This data describes a binding interaction between two proteins.

Sequence of the first protein:
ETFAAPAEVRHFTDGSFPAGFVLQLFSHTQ

Residue-level contacts at the interface:
Residue Y170 in the second protein is in contact with residue F3 in the first protein (closest heavy-atom distance 3.5 Å).
Residue M104 in the second protein interacts with residue F26 in the first protein (closest heavy-atom distance 3.7 Å).
Residue S212 in the second protein interacts with residue G20 in the first protein (closest heavy-atom distance 3.3 Å).
Residue V205 in the second protein contacts residue F26 in the first protein (closest heavy-atom distance 2.9 Å).
Residue T211 in the second protein is in contact with residue F21 in the first protein (closest heavy-atom distance 3.9 Å).
Residue V209 in the second protein interacts with residue Q24 in the first protein (closest heavy-atom distance 3.7 Å).
Residue T211 in the second protein is in contact with residue V22 in the first protein (closest heavy-atom distance 3.5 Å).
Residue P124 in the second protein interacts with residue F26 in the first protein (closest heavy-atom distance 3.6 Å).
Residue K166 in the second protein is in contact with residue S16 in the first protein (closest heavy-atom distance 3.0 Å).
Residue E121 in the second protein is in contact with residue F26 in the first protein (closest heavy-atom distance 3.7 Å).
Residue D207 in the second protein interacts with residue L23 in the first protein (closest heavy-atom distance 3.3 Å).
Residue V192 in the second protein is in contact with residue F26 in the first protein (closest heavy-atom distance 4.1 Å).
Residue Q167 in the second protein contacts residue F12 in the first protein (closest heavy-atom distance 3.1 Å).
Residue L208 in the second protein interacts with residue F21 in the first protein (closest heavy-atom distance 3.8 Å).
Residue T119 in the second protein is in contact with residue F26 in the first protein (closest heavy-atom distance 3.6 Å).
Residue F197 in the second protein is in contact with residue F3 in the first protein (closest heavy-atom distance 3.7 Å).
Residue Y206 in the second protein is in contact with residue V9 in the first protein (closest heavy-atom distance 3.9 Å).
Residue V168 in the second protein interacts with residue H11 in the first protein (closest heavy-atom distance 3.4 Å).
Residue K210 in the second protein contacts residue G20 in the first protein (closest heavy-atom distance 3.4 Å).
Residue L208 in the second protein is in contact with residue V22 in the first protein (closest heavy-atom distance 3.6 Å).
Residue D207 in the second protein is in contact with residue Q24 in the first protein (closest heavy-atom distance 2.8 Å).
Residue E169 in the second protein interacts with residue T13 in the first protein (closest heavy-atom distance 2.7 Å).
Residue Y170 in the second protein interacts with residue P6 in the first protein (closest heavy-atom distance 3.7 Å).
Residue V209 in the second protein is in contact with residue V22 in the first protein (closest heavy-atom distance 2.9 Å).
Residue L163 in the second protein interacts with residue P18 in the first protein (closest heavy-atom distance 4.0 Å).
Residue K166 in the second protein interacts with residue D14 in the first protein (closest heavy-atom distance 3.1 Å).
Residue Y206 in the second protein is in contact with residue P6 in the first protein (closest heavy-atom distance 2.6 Å).
Residue V160 in the second protein is in contact with residue F21 in the first protein (closest heavy-atom distance 3.6 Å).
Residue F197 in the second protein interacts with residue P6 in the first protein (closest heavy-atom distance 3.6 Å).
Residue P156 in the second protein contacts residue F21 in the first protein (closest heavy-atom distance 3.7 Å).
Residue D207 in the second protein contacts residue V22 in the first protein (closest heavy-atom distance 3.6 Å).
Residue V160 in the second protein contacts residue P18 in the first protein (closest heavy-atom distance 3.9 Å).
Residue E169 in the second protein interacts with residue H11 in the first protein (closest heavy-atom distance 3.1 Å).
Residue P124 in the second protein contacts residue S27 in the first protein (closest heavy-atom distance 3.7 Å).
Residue Y206 in the second protein interacts with residue L25 in the first protein (closest heavy-atom distance 3.3 Å).
Residue K166 in the second protein contacts residue F12 in the first protein (closest heavy-atom distance 3.6 Å).
Residue Y120 in the second protein interacts with residue F26 in the first protein (closest heavy-atom distance 4.1 Å).
Residue L208 in the second protein contacts residue L23 in the first protein (closest heavy-atom distance 3.8 Å).
Residue Y206 in the second protein is in contact with residue A5 in the first protein (closest heavy-atom distance 3.8 Å).
Residue V205 in the second protein interacts with residue L25 in the first protein (closest heavy-atom distance 3.6 Å).
Residue V168 in the second protein interacts with residue V9 in the first protein (closest heavy-atom distance 3.7 Å).
Residue Y204 in the second protein is in contact with residue A5 in the first protein (closest heavy-atom distance 3.5 Å).
Residue D207 in the second protein is in contact with residue F26 in the first protein (closest heavy-atom distance 3.6 Å).
Residue L163 in the second protein interacts with residue F12 in the first protein (closest heavy-atom distance 3.9 Å).
Residue Y206 in the second protein is in contact with residue Q24 in the first protein (closest heavy-atom distance 3.3 Å).
Residue D200 in the second protein interacts with residue F3 in the first protein (closest heavy-atom distance 3.5 Å).
Residue Y204 in the second protein is in contact with residue F3 in the first protein (closest heavy-atom distance 3.3 Å).
Residue Q167 in the second protein contacts residue T13 in the first protein (closest heavy-atom distance 2.8 Å).
Residue T211 in the second protein contacts residue G20 in the first protein (closest heavy-atom distance 2.8 Å).
Residue Y206 in the second protein interacts with residue L23 in the first protein (closest heavy-atom distance 3.8 Å).
Residue V182 in the second protein is in contact with residue F12 in the first protein (closest heavy-atom distance 4.1 Å).
Residue K210 in the second protein contacts residue F21 in the first protein (closest heavy-atom distance 3.6 Å).
Residue P124 in the second protein contacts residue L25 in the first protein (closest heavy-atom distance 3.6 Å).
Residue D199 in the second protein interacts with residue F3 in the first protein (closest heavy-atom distance 4.0 Å).
Residue I195 in the second protein interacts with residue L23 in the first protein (closest heavy-atom distance 4.0 Å).
Residue Y193 in the second protein is in contact with residue L23 in the first protein (closest heavy-atom distance 3.9 Å).
Residue F197 in the second protein is in contact with residue A5 in the first protein (closest heavy-atom distance 4.0 Å).
Residue E121 in the second protein interacts with residue S27 in the first protein (closest heavy-atom distance 3.0 Å).
Residue V168 in the second protein interacts with residue F12 in the first protein (closest heavy-atom distance 3.7 Å).
Residue V209 in the second protein interacts with residue F21 in the first protein (closest heavy-atom distance 3.2 Å).

Sequence of the second protein:
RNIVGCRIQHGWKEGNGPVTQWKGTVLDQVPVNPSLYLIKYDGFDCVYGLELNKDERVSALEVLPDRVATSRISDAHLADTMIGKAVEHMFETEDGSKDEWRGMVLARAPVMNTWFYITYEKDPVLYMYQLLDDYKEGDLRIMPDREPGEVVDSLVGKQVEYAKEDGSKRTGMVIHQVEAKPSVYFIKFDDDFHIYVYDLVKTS